Sequence of chain A:
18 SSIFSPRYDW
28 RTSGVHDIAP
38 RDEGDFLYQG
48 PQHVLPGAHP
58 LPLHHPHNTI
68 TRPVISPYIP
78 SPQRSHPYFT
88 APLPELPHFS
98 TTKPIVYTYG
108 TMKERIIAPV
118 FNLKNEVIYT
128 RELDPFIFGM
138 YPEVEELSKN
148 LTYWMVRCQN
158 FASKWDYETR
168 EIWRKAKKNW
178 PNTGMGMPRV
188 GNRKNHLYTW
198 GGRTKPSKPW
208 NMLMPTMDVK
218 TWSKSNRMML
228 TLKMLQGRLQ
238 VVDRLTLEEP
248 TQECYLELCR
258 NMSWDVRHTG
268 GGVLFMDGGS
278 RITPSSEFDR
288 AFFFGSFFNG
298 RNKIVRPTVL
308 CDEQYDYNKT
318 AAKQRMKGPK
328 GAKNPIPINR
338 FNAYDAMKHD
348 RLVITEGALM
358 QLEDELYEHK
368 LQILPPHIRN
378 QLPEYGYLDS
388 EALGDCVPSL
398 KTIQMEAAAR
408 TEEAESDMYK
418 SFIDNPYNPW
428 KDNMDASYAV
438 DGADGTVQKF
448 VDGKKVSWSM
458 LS

Residue-level contacts at the interface:
Residue H265 in chain A interacts with residue I59 in chain B (closest heavy-atom distance 4.0 Å).
Residue T149 in chain A contacts residue A5 in chain B (closest heavy-atom distance 3.2 Å).
Residue H265 in chain A interacts with residue R58 in chain B (closest heavy-atom distance 3.2 Å).
Residue P212 in chain A interacts with residue A5 in chain B (closest heavy-atom distance 3.8 Å).
Residue D39 in chain A interacts with residue M105 in chain B (closest heavy-atom distance 3.0 Å).
Residue L210 in chain A interacts with residue P6 in chain B (closest heavy-atom distance 3.7 Å).
Residue Y150 in chain A interacts with residue A5 in chain B (closest heavy-atom distance 3.7 Å).
Residue D39 in chain A is in contact with residue H106 in chain B (closest heavy-atom distance 3.0 Å).
Residue L210 in chain A is in contact with residue F24 in chain B (closest heavy-atom distance 3.6 Å).
Residue Q156 in chain A contacts residue G11 in chain B (closest heavy-atom distance 3.1 Å).
Residue R38 in chain A interacts with residue F98 in chain B (closest heavy-atom distance 3.2 Å).
Residue D39 in chain A is in contact with residue V104 in chain B (closest heavy-atom distance 3.9 Å).
Residue T149 in chain A interacts with residue R7 in chain B (closest heavy-atom distance 3.4 Å).
Residue H193 in chain A is in contact with residue H30 in chain B (closest heavy-atom distance 3.0 Å).
Residue W162 in chain A contacts residue R29 in chain B (closest heavy-atom distance 3.8 Å).
Residue T196 in chain A interacts with residue H30 in chain B (closest heavy-atom distance 4.2 Å).
Residue K161 in chain A interacts with residue H26 in chain B (closest heavy-atom distance 3.5 Å).
Residue M209 in chain A is in contact with residue F24 in chain B (closest heavy-atom distance 4.0 Å).
Residue N208 in chain A interacts with residue F24 in chain B (closest heavy-atom distance 3.3 Å).
Residue R200 in chain A contacts residue Q28 in chain B (closest heavy-atom distance 2.7 Å).
Residue Q156 in chain A contacts residue M10 in chain B (closest heavy-atom distance 3.4 Å).
Residue M209 in chain A contacts residue H26 in chain B (closest heavy-atom distance 4.0 Å).
Residue N208 in chain A interacts with residue Q23 in chain B (closest heavy-atom distance 3.6 Å).
Residue R200 in chain A is in contact with residue R17 in chain B (closest heavy-atom distance 3.4 Å).
Residue T213 in chain A contacts residue P2 in chain B (closest heavy-atom distance 4.3 Å).
Residue S204 in chain A is in contact with residue T27 in chain B (closest heavy-atom distance 3.8 Å).
Residue R38 in chain A interacts with residue M105 in chain B (closest heavy-atom distance 4.0 Å).
Residue D163 in chain A interacts with residue H30 in chain B (closest heavy-atom distance 3.7 Å).
Residue R264 in chain A is in contact with residue S88 in chain B (closest heavy-atom distance 3.7 Å).
Residue S204 in chain A interacts with residue R17 in chain B (closest heavy-atom distance 4.2 Å).
Residue G198 in chain A contacts residue H30 in chain B (closest heavy-atom distance 3.0 Å).
Residue K202 in chain A interacts with residue R17 in chain B (closest heavy-atom distance 3.1 Å).
Residue H265 in chain A is in contact with residue S88 in chain B (closest heavy-atom distance 3.0 Å).
Residue R264 in chain A interacts with residue N87 in chain B (closest heavy-atom distance 3.8 Å).
Residue M152 in chain A interacts with residue M10 in chain B (closest heavy-atom distance 3.8 Å).
Residue P37 in chain A is in contact with residue G103 in chain B (closest heavy-atom distance 3.8 Å).
Residue V153 in chain A contacts residue M10 in chain B (closest heavy-atom distance 3.8 Å).
Residue T149 in chain A is in contact with residue M10 in chain B (closest heavy-atom distance 3.9 Å).
Residue V153 in chain A is in contact with residue A9 in chain B (closest heavy-atom distance 3.6 Å).
Residue D163 in chain A contacts residue R29 in chain B (closest heavy-atom distance 3.5 Å).
Residue Q156 in chain A contacts residue A9 in chain B (closest heavy-atom distance 2.8 Å).
Residue A36 in chain A contacts residue G103 in chain B (closest heavy-atom distance 3.3 Å).
Residue D34 in chain A contacts residue M105 in chain B (closest heavy-atom distance 4.2 Å).
Residue V153 in chain A is in contact with residue P6 in chain B (closest heavy-atom distance 3.7 Å).
Residue I35 in chain A contacts residue E100 in chain B (closest heavy-atom distance 3.8 Å).
Residue T266 in chain A interacts with residue I59 in chain B (closest heavy-atom distance 4.1 Å).
Residue Y195 in chain A interacts with residue H30 in chain B (closest heavy-atom distance 3.3 Å).
Residue S204 in chain A contacts residue H26 in chain B (closest heavy-atom distance 3.6 Å).
Residue M209 in chain A is in contact with residue Q23 in chain B (closest heavy-atom distance 4.2 Å).
Residue D215 in chain A contacts residue P2 in chain B (closest heavy-atom distance 3.8 Å).
Residue R200 in chain A interacts with residue H30 in chain B (closest heavy-atom distance 3.3 Å).
Residue G297 in chain A interacts with residue R58 in chain B (closest heavy-atom distance 4.0 Å).
Residue P37 in chain A contacts residue V104 in chain B (closest heavy-atom distance 3.4 Å).
Residue P37 in chain A interacts with residue M105 in chain B (closest heavy-atom distance 2.9 Å).
Residue R298 in chain A interacts with residue R58 in chain B (closest heavy-atom distance 3.6 Å).
Residue A36 in chain A contacts residue E100 in chain B (closest heavy-atom distance 3.9 Å).
Residue A36 in chain A interacts with residue M105 in chain B (closest heavy-atom distance 3.6 Å).
Residue R200 in chain A interacts with residue R29 in chain B (closest heavy-atom distance 3.4 Å).
Residue T266 in chain A interacts with residue S88 in chain B (closest heavy-atom distance 3.3 Å).
Residue E40 in chain A contacts residue K107 in chain B (closest heavy-atom distance 3.4 Å).

Sequence of chain B:
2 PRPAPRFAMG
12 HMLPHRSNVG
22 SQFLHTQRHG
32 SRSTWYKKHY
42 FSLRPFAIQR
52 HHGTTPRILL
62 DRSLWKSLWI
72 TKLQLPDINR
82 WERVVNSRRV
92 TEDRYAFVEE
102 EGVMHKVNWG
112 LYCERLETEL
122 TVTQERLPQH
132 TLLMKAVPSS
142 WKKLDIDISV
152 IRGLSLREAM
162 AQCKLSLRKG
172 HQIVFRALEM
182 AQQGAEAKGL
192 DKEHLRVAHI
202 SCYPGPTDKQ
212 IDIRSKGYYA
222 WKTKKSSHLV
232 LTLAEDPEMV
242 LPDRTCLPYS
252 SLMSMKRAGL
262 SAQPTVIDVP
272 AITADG

This data describes a binding interaction between two proteins.